Sequence of the second protein:
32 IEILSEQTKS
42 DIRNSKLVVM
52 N

This data describes a binding interaction between two proteins.

Sequence of the first protein:
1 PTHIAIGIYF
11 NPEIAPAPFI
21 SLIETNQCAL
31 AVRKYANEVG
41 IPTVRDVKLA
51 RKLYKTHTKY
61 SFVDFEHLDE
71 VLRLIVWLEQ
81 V

Contacts between the two chains:
Residue A50 in the first protein contacts residue M51 in the second protein (closest heavy-atom distance 3.8 Å).
Residue V32 in the first protein contacts residue L35 in the second protein (closest heavy-atom distance 4.1 Å).
Residue A50 in the first protein is in contact with residue N52 in the second protein (closest heavy-atom distance 3.7 Å).
Residue R33 in the first protein is in contact with residue N52 in the second protein (closest heavy-atom distance 3.4 Å).
Residue I41 in the first protein contacts residue L48 in the second protein (closest heavy-atom distance 4.0 Å).
Residue L74 in the first protein contacts residue V50 in the second protein (closest heavy-atom distance 3.8 Å).
Residue I75 in the first protein contacts residue L48 in the second protein (closest heavy-atom distance 3.7 Å).
Residue L78 in the first protein contacts residue L48 in the second protein (closest heavy-atom distance 3.9 Å).
Residue A31 in the first protein interacts with residue L35 in the second protein (closest heavy-atom distance 3.8 Å).
Residue T43 in the first protein interacts with residue V49 in the second protein (closest heavy-atom distance 3.4 Å).
Residue S21 in the first protein interacts with residue S46 in the second protein (closest heavy-atom distance 2.7 Å).
Residue T43 in the first protein contacts residue M51 in the second protein (closest heavy-atom distance 3.6 Å).
Residue I6 in the first protein is in contact with residue V50 in the second protein (closest heavy-atom distance 2.6 Å).
Residue I6 in the first protein contacts residue L48 in the second protein (closest heavy-atom distance 4.0 Å).
Residue A5 in the first protein is in contact with residue V50 in the second protein (closest heavy-atom distance 3.5 Å).
Residue P42 in the first protein contacts residue L48 in the second protein (closest heavy-atom distance 3.5 Å).
Residue D46 in the first protein contacts residue M51 in the second protein (closest heavy-atom distance 2.9 Å).
Residue I4 in the first protein is in contact with residue V50 in the second protein (closest heavy-atom distance 3.9 Å).
Residue I6 in the first protein interacts with residue V49 in the second protein (closest heavy-atom distance 3.3 Å).
Residue I4 in the first protein contacts residue M51 in the second protein (closest heavy-atom distance 3.4 Å).
Residue A36 in the first protein contacts residue I43 in the second protein (closest heavy-atom distance 3.8 Å).
Residue H3 in the first protein contacts residue N52 in the second protein (closest heavy-atom distance 3.5 Å).
Residue I41 in the first protein interacts with residue I43 in the second protein (closest heavy-atom distance 3.5 Å).
Residue V44 in the first protein contacts residue L48 in the second protein (closest heavy-atom distance 4.1 Å).
Residue Y35 in the first protein interacts with residue L35 in the second protein (closest heavy-atom distance 3.8 Å).
Residue T2 in the first protein contacts residue N52 in the second protein (closest heavy-atom distance 3.2 Å).
Residue S21 in the first protein contacts residue D42 in the second protein (closest heavy-atom distance 3.2 Å).
Residue G7 in the first protein interacts with residue S46 in the second protein (closest heavy-atom distance 4.1 Å).
Residue L74 in the first protein is in contact with residue L48 in the second protein (closest heavy-atom distance 3.9 Å).
Residue A36 in the first protein contacts residue V49 in the second protein (closest heavy-atom distance 4.1 Å).
Residue I8 in the first protein contacts residue K47 in the second protein (closest heavy-atom distance 2.7 Å).
Residue I8 in the first protein contacts residue L48 in the second protein (closest heavy-atom distance 2.9 Å).
Residue P1 in the first protein interacts with residue N52 in the second protein (closest heavy-atom distance 3.6 Å).
Residue F10 in the first protein is in contact with residue K47 in the second protein (closest heavy-atom distance 3.9 Å).
Residue V44 in the first protein interacts with residue M51 in the second protein (closest heavy-atom distance 3.0 Å).
Residue V47 in the first protein is in contact with residue N52 in the second protein (closest heavy-atom distance 3.7 Å).
Residue V47 in the first protein is in contact with residue M51 in the second protein (closest heavy-atom distance 4.1 Å).
Residue I41 in the first protein contacts residue R44 in the second protein (closest heavy-atom distance 4.1 Å).
Residue G7 in the first protein interacts with residue L48 in the second protein (closest heavy-atom distance 3.7 Å).
Residue Y9 in the first protein interacts with residue N45 in the second protein (closest heavy-atom distance 3.2 Å).
Residue R45 in the first protein interacts with residue N52 in the second protein (closest heavy-atom distance 3.2 Å).
Residue I41 in the first protein contacts residue S46 in the second protein (closest heavy-atom distance 3.6 Å).
Residue A5 in the first protein interacts with residue V49 in the second protein (closest heavy-atom distance 4.1 Å).
Residue R33 in the first protein interacts with residue M51 in the second protein (closest heavy-atom distance 3.2 Å).
Residue I4 in the first protein contacts residue N52 in the second protein (closest heavy-atom distance 3.0 Å).
Residue Y35 in the first protein contacts residue R44 in the second protein (closest heavy-atom distance 3.1 Å).
Residue L22 in the first protein interacts with residue I43 in the second protein (closest heavy-atom distance 3.4 Å).
Residue V44 in the first protein contacts residue V50 in the second protein (closest heavy-atom distance 3.5 Å).
Residue Y35 in the first protein interacts with residue I43 in the second protein (closest heavy-atom distance 3.6 Å).
Residue I8 in the first protein contacts residue V50 in the second protein (closest heavy-atom distance 4.0 Å).
Residue I8 in the first protein interacts with residue S46 in the second protein (closest heavy-atom distance 3.5 Å).
Residue R45 in the first protein contacts residue M51 in the second protein (closest heavy-atom distance 3.4 Å).
Residue A31 in the first protein is in contact with residue I34 in the second protein (closest heavy-atom distance 3.7 Å).
Residue V44 in the first protein contacts residue V49 in the second protein (closest heavy-atom distance 3.0 Å).
Residue Y60 in the first protein interacts with residue D42 in the second protein (closest heavy-atom distance 2.5 Å).
Residue P42 in the first protein contacts residue V49 in the second protein (closest heavy-atom distance 3.0 Å).
Residue Y60 in the first protein interacts with residue Q38 in the second protein (closest heavy-atom distance 4.0 Å).
Residue P42 in the first protein contacts residue K47 in the second protein (closest heavy-atom distance 3.4 Å).
Residue V32 in the first protein contacts residue I43 in the second protein (closest heavy-atom distance 3.7 Å).
Residue Y35 in the first protein interacts with residue K40 in the second protein (closest heavy-atom distance 3.7 Å).